Interface contacts:
Residue H9 in chain B is in contact with residue V45 in chain A (closest heavy-atom distance 3.9 Å).
Residue E7 in chain B contacts residue Q49 in chain A (closest heavy-atom distance 3.5 Å).
Residue V39 in chain B contacts residue V42 in chain A (closest heavy-atom distance 4.0 Å).
Residue V35 in chain B interacts with residue Q37 in chain A (closest heavy-atom distance 4.3 Å).
Residue L8 in chain B contacts residue V45 in chain A (closest heavy-atom distance 4.7 Å).
Residue L46 in chain B contacts residue L46 in chain A (closest heavy-atom distance 4.1 Å).
Residue C38 in chain B contacts residue C38 in chain A (closest heavy-atom distance 3.8 Å).
Residue K6 in chain B is in contact with residue V45 in chain A (closest heavy-atom distance 4.6 Å).
Residue K6 in chain B interacts with residue Q49 in chain A (closest heavy-atom distance 3.6 Å).
Residue K31 in chain B is in contact with residue L34 in chain A (closest heavy-atom distance 4.5 Å).
Residue L43 in chain B interacts with residue V45 in chain A (closest heavy-atom distance 4.0 Å).
Residue V35 in chain B contacts residue C38 in chain A (closest heavy-atom distance 3.9 Å).
Residue E7 in chain B is in contact with residue V45 in chain A (closest heavy-atom distance 4.0 Å).
Residue L43 in chain B interacts with residue L46 in chain A (closest heavy-atom distance 4.0 Å).
Residue V39 in chain B is in contact with residue V45 in chain A (closest heavy-atom distance 4.5 Å).
Residue H9 in chain B interacts with residue Q41 in chain A (closest heavy-atom distance 2.8 Å).
Residue V42 in chain B contacts residue V42 in chain A (closest heavy-atom distance 3.9 Å).
Residue L34 in chain B interacts with residue C38 in chain A (closest heavy-atom distance 4.8 Å).
Residue V35 in chain B is in contact with residue Q41 in chain A (closest heavy-atom distance 3.6 Å).
Residue H9 in chain B is in contact with residue D44 in chain A (closest heavy-atom distance 3.6 Å).
Residue V39 in chain B is in contact with residue Q41 in chain A (closest heavy-atom distance 4.5 Å).
Residue I10 in chain B interacts with residue Q41 in chain A (closest heavy-atom distance 4.7 Å).
Residue C38 in chain B is in contact with residue V42 in chain A (closest heavy-atom distance 4.6 Å).
Residue V35 in chain B contacts residue L34 in chain A (closest heavy-atom distance 4.9 Å).
Residue V39 in chain B interacts with residue C38 in chain A (closest heavy-atom distance 5.0 Å).

Sequence of chain A:
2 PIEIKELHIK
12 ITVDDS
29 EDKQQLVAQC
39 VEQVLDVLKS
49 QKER

The following describes two proteins that form a bound complex.

Sequence of chain B:
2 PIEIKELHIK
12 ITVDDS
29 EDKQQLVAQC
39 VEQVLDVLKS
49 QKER